Sequence of protein 2:
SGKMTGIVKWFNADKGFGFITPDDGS

Residue-level contacts at the interface:
Residue I85 in protein 1 is in contact with residue G3 in protein 2 (closest heavy-atom distance 2.8 Å).
Residue K90 in protein 1 contacts residue D15 in protein 2 (closest heavy-atom distance 2.4 Å).
Residue G91 in protein 1 interacts with residue F12 in protein 2 (closest heavy-atom distance 4.1 Å).
Residue R92 in protein 1 contacts residue F12 in protein 2 (closest heavy-atom distance 2.4 Å).
Residue A93 in protein 1 is in contact with residue M5 in protein 2 (closest heavy-atom distance 4.1 Å).
Residue R95 in protein 1 interacts with residue T6 in protein 2 (closest heavy-atom distance 2.9 Å).
Residue A93 in protein 1 interacts with residue F12 in protein 2 (closest heavy-atom distance 3.0 Å).
Residue I85 in protein 1 is in contact with residue M5 in protein 2 (closest heavy-atom distance 4.5 Å).
Residue K90 in protein 1 interacts with residue F12 in protein 2 (closest heavy-atom distance 4.5 Å).
Residue I85 in protein 1 is in contact with residue K4 in protein 2 (closest heavy-atom distance 3.9 Å).
Residue A93 in protein 1 is in contact with residue T6 in protein 2 (closest heavy-atom distance 4.0 Å).
Residue I85 in protein 1 interacts with residue T6 in protein 2 (closest heavy-atom distance 4.7 Å).
Residue R92 in protein 1 is in contact with residue D15 in protein 2 (closest heavy-atom distance 3.8 Å).
Residue D94 in protein 1 interacts with residue F12 in protein 2 (closest heavy-atom distance 4.8 Å).
Residue R92 in protein 1 is in contact with residue N13 in protein 2 (closest heavy-atom distance 4.3 Å).
Residue G91 in protein 1 contacts residue D15 in protein 2 (closest heavy-atom distance 4.5 Å).

The following describes two proteins that form a bound complex.

Sequence of protein 1:
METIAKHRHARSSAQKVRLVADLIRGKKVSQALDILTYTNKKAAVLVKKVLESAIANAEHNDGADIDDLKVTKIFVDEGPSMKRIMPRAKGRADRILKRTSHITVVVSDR